Sequence of chain B:
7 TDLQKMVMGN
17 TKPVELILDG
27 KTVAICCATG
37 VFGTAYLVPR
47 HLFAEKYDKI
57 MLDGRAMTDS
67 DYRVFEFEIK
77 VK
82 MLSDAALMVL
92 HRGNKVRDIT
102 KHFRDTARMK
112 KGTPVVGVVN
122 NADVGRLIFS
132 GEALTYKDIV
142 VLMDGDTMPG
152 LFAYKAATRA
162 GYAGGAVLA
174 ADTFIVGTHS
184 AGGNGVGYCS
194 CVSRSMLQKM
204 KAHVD

Sequence of chain A:
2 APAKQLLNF

The following describes two proteins that form a bound complex.

Residue-level contacts at the interface:
Residue T28 in chain B is in contact with residue F10 in chain A (closest heavy-atom distance 3.2 Å).
Residue Y191 in chain B is in contact with residue P3 in chain A (closest heavy-atom distance 3.4 Å).
Residue L48 in chain B is in contact with residue L7 in chain A (closest heavy-atom distance 3.7 Å).
Residue A30 in chain B is in contact with residue L7 in chain A (closest heavy-atom distance 4.6 Å).
Residue H182 in chain B contacts residue Q6 in chain A (closest heavy-atom distance 2.7 Å).
Residue D147 in chain B contacts residue K5 in chain A (closest heavy-atom distance 3.2 Å).
Residue A161 in chain B contacts residue Q6 in chain A (closest heavy-atom distance 3.5 Å).
Residue L143 in chain B contacts residue P3 in chain A (closest heavy-atom distance 3.2 Å).
Residue L143 in chain B interacts with residue A2 in chain A (closest heavy-atom distance 3.9 Å).
Residue G162 in chain B contacts residue L7 in chain A (closest heavy-atom distance 4.1 Å).
Residue S183 in chain B contacts residue K5 in chain A (closest heavy-atom distance 3.8 Å).
Residue R160 in chain B interacts with residue Q6 in chain A (closest heavy-atom distance 3.1 Å).
Residue V29 in chain B interacts with residue F10 in chain A (closest heavy-atom distance 3.1 Å).
Residue A161 in chain B interacts with residue L8 in chain A (closest heavy-atom distance 3.5 Å).
Residue T159 in chain B interacts with residue Q6 in chain A (closest heavy-atom distance 2.9 Å).
Residue C32 in chain B interacts with residue L8 in chain A (closest heavy-atom distance 5.0 Å).
Residue H47 in chain B interacts with residue L7 in chain A (closest heavy-atom distance 3.3 Å).
Residue A184 in chain B interacts with residue P3 in chain A (closest heavy-atom distance 4.6 Å).
Residue E51 in chain B interacts with residue L7 in chain A (closest heavy-atom distance 3.8 Å).
Residue G186 in chain B contacts residue P3 in chain A (closest heavy-atom distance 4.3 Å).
Residue E51 in chain B is in contact with residue N9 in chain A (closest heavy-atom distance 3.3 Å).
Residue I31 in chain B is in contact with residue L7 in chain A (closest heavy-atom distance 3.7 Å).
Residue D145 in chain B contacts residue K5 in chain A (closest heavy-atom distance 2.9 Å).
Residue H47 in chain B contacts residue K5 in chain A (closest heavy-atom distance 3.6 Å).
Residue S183 in chain B contacts residue Q6 in chain A (closest heavy-atom distance 2.9 Å).
Residue G162 in chain B contacts residue L8 in chain A (closest heavy-atom distance 3.6 Å).
Residue I31 in chain B is in contact with residue L8 in chain A (closest heavy-atom distance 2.8 Å).
Residue A30 in chain B is in contact with residue N9 in chain A (closest heavy-atom distance 3.9 Å).
Residue L143 in chain B is in contact with residue A4 in chain A (closest heavy-atom distance 4.2 Å).
Residue G186 in chain B interacts with residue Q6 in chain A (closest heavy-atom distance 4.8 Å).
Residue D124 in chain B is in contact with residue L8 in chain A (closest heavy-atom distance 3.9 Å).
Residue V29 in chain B contacts residue L8 in chain A (closest heavy-atom distance 4.1 Å).
Residue A184 in chain B is in contact with residue K5 in chain A (closest heavy-atom distance 3.8 Å).
Residue V29 in chain B interacts with residue N9 in chain A (closest heavy-atom distance 3.6 Å).
Residue A161 in chain B interacts with residue L7 in chain A (closest heavy-atom distance 4.3 Å).
Residue L143 in chain B is in contact with residue K5 in chain A (closest heavy-atom distance 3.3 Å).
Residue S183 in chain B contacts residue L7 in chain A (closest heavy-atom distance 5.0 Å).
Residue H47 in chain B interacts with residue Q6 in chain A (closest heavy-atom distance 4.0 Å).
Residue C32 in chain B is in contact with residue L7 in chain A (closest heavy-atom distance 3.5 Å).
Residue A184 in chain B contacts residue A4 in chain A (closest heavy-atom distance 3.0 Å).
Residue Y163 in chain B interacts with residue Q6 in chain A (closest heavy-atom distance 3.6 Å).
Residue G185 in chain B contacts residue P3 in chain A (closest heavy-atom distance 3.4 Å).
Residue G185 in chain B contacts residue A4 in chain A (closest heavy-atom distance 3.0 Å).
Residue M144 in chain B contacts residue P3 in chain A (closest heavy-atom distance 2.9 Å).
Residue V142 in chain B interacts with residue P3 in chain A (closest heavy-atom distance 3.8 Å).
Residue A164 in chain B contacts residue Q6 in chain A (closest heavy-atom distance 3.0 Å).
Residue G185 in chain B interacts with residue Q6 in chain A (closest heavy-atom distance 3.3 Å).
Residue G162 in chain B contacts residue Q6 in chain A (closest heavy-atom distance 2.8 Å).
Residue V141 in chain B is in contact with residue P3 in chain A (closest heavy-atom distance 3.8 Å).
Residue I31 in chain B contacts residue F10 in chain A (closest heavy-atom distance 4.1 Å).
Residue M144 in chain B contacts residue A2 in chain A (closest heavy-atom distance 3.7 Å).
Residue V142 in chain B contacts residue A2 in chain A (closest heavy-atom distance 3.5 Å).
Residue A30 in chain B contacts residue L8 in chain A (closest heavy-atom distance 3.0 Å).
Residue S183 in chain B is in contact with residue A4 in chain A (closest heavy-atom distance 4.5 Å).
Residue A30 in chain B interacts with residue F10 in chain A (closest heavy-atom distance 4.0 Å).
Residue A184 in chain B contacts residue Q6 in chain A (closest heavy-atom distance 3.6 Å).
Residue M144 in chain B contacts residue A4 in chain A (closest heavy-atom distance 4.0 Å).
Residue A164 in chain B contacts residue L7 in chain A (closest heavy-atom distance 3.9 Å).